This data describes a binding interaction between two proteins.

Sequence of the second protein:
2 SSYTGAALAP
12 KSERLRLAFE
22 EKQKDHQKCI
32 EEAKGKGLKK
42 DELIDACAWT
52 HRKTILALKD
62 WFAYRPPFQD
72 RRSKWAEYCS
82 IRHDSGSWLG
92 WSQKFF

Contacts between the two chains:
Residue N77 in the first protein is in contact with residue P68 in the second protein (closest heavy-atom distance 3.2 Å).
Residue N77 in the first protein interacts with residue D85 in the second protein (closest heavy-atom distance 2.5 Å).
Residue H91 in the first protein interacts with residue A7 in the second protein (closest heavy-atom distance 3.4 Å).
Residue S93 in the first protein is in contact with residue S2 in the second protein (closest heavy-atom distance 2.4 Å).
Residue D86 in the first protein is in contact with residue R15 in the second protein (closest heavy-atom distance 3.7 Å).
Residue N79 in the first protein is in contact with residue H84 in the second protein (closest heavy-atom distance 2.8 Å).
Residue L89 in the first protein interacts with residue Y4 in the second protein (closest heavy-atom distance 3.4 Å).
Residue N77 in the first protein contacts residue D71 in the second protein (closest heavy-atom distance 4.2 Å).
Residue H91 in the first protein interacts with residue S3 in the second protein (closest heavy-atom distance 3.2 Å).
Residue N79 in the first protein is in contact with residue R83 in the second protein (closest heavy-atom distance 3.6 Å).
Residue E76 in the first protein is in contact with residue R66 in the second protein (closest heavy-atom distance 2.5 Å).
Residue W80 in the first protein contacts residue R83 in the second protein (closest heavy-atom distance 2.8 Å).
Residue H91 in the first protein contacts residue A8 in the second protein (closest heavy-atom distance 4.0 Å).
Residue N77 in the first protein interacts with residue R66 in the second protein (closest heavy-atom distance 3.5 Å).
Residue W80 in the first protein is in contact with residue I82 in the second protein (closest heavy-atom distance 3.3 Å).
Residue F87 in the first protein interacts with residue A8 in the second protein (closest heavy-atom distance 4.0 Å).
Residue F87 in the first protein interacts with residue G6 in the second protein (closest heavy-atom distance 3.6 Å).
Residue L89 in the first protein contacts residue T5 in the second protein (closest heavy-atom distance 3.4 Å).
Residue D85 in the first protein contacts residue R15 in the second protein (closest heavy-atom distance 3.2 Å).
Residue N88 in the first protein is in contact with residue G6 in the second protein (closest heavy-atom distance 3.0 Å).
Residue N77 in the first protein contacts residue H84 in the second protein (closest heavy-atom distance 3.6 Å).
Residue L89 in the first protein contacts residue G6 in the second protein (closest heavy-atom distance 3.0 Å).
Residue S93 in the first protein contacts residue S3 in the second protein (closest heavy-atom distance 3.8 Å).
Residue N77 in the first protein interacts with residue S74 in the second protein (closest heavy-atom distance 3.5 Å).
Residue N69 in the first protein interacts with residue K95 in the second protein (closest heavy-atom distance 3.6 Å).
Residue N88 in the first protein interacts with residue T5 in the second protein (closest heavy-atom distance 3.2 Å).
Residue W80 in the first protein interacts with residue S81 in the second protein (closest heavy-atom distance 3.9 Å).
Residue D86 in the first protein is in contact with residue A8 in the second protein (closest heavy-atom distance 3.0 Å).
Residue S93 in the first protein is in contact with residue Y4 in the second protein (closest heavy-atom distance 4.2 Å).
Residue L89 in the first protein contacts residue A8 in the second protein (closest heavy-atom distance 4.3 Å).
Residue P82 in the first protein is in contact with residue R83 in the second protein (closest heavy-atom distance 3.6 Å).
Residue R68 in the first protein contacts residue F96 in the second protein (closest heavy-atom distance 3.4 Å).
Residue W80 in the first protein is in contact with residue A77 in the second protein (closest heavy-atom distance 4.2 Å).
Residue N79 in the first protein contacts residue A77 in the second protein (closest heavy-atom distance 3.5 Å).
Residue D86 in the first protein is in contact with residue A7 in the second protein (closest heavy-atom distance 4.0 Å).
Residue V72 in the first protein is in contact with residue Q94 in the second protein (closest heavy-atom distance 3.3 Å).
Residue W78 in the first protein interacts with residue P68 in the second protein (closest heavy-atom distance 3.3 Å).
Residue N77 in the first protein is in contact with residue F69 in the second protein (closest heavy-atom distance 3.0 Å).
Residue N77 in the first protein interacts with residue S86 in the second protein (closest heavy-atom distance 3.0 Å).
Residue E76 in the first protein interacts with residue D85 in the second protein (closest heavy-atom distance 3.4 Å).
Residue N92 in the first protein contacts residue S2 in the second protein (closest heavy-atom distance 3.5 Å).
Residue F87 in the first protein is in contact with residue A7 in the second protein (closest heavy-atom distance 3.9 Å).
Residue W78 in the first protein interacts with residue D85 in the second protein (closest heavy-atom distance 3.7 Å).
Residue N79 in the first protein is in contact with residue I82 in the second protein (closest heavy-atom distance 2.6 Å).
Residue L90 in the first protein interacts with residue S3 in the second protein (closest heavy-atom distance 4.3 Å).
Residue W78 in the first protein interacts with residue R83 in the second protein (closest heavy-atom distance 3.2 Å).
Residue C75 in the first protein is in contact with residue D85 in the second protein (closest heavy-atom distance 4.1 Å).
Residue N92 in the first protein interacts with residue Y4 in the second protein (closest heavy-atom distance 3.6 Å).
Residue R68 in the first protein interacts with residue F97 in the second protein (closest heavy-atom distance 3.2 Å).
Residue L90 in the first protein contacts residue T5 in the second protein (closest heavy-atom distance 4.0 Å).
Residue D85 in the first protein is in contact with residue K12 in the second protein (closest heavy-atom distance 3.2 Å).
Residue N79 in the first protein contacts residue P68 in the second protein (closest heavy-atom distance 4.1 Å).
Residue C75 in the first protein interacts with residue G87 in the second protein (closest heavy-atom distance 3.4 Å).
Residue A81 in the first protein is in contact with residue R83 in the second protein (closest heavy-atom distance 3.2 Å).
Residue W78 in the first protein interacts with residue H84 in the second protein (closest heavy-atom distance 3.7 Å).
Residue N92 in the first protein is in contact with residue S3 in the second protein (closest heavy-atom distance 3.2 Å).
Residue H91 in the first protein interacts with residue L9 in the second protein (closest heavy-atom distance 4.2 Å).
Residue H91 in the first protein is in contact with residue Y4 in the second protein (closest heavy-atom distance 2.8 Å).
Residue R68 in the first protein contacts residue K95 in the second protein (closest heavy-atom distance 2.6 Å).
Residue L90 in the first protein interacts with residue Y4 in the second protein (closest heavy-atom distance 3.7 Å).

Sequence of the first protein:
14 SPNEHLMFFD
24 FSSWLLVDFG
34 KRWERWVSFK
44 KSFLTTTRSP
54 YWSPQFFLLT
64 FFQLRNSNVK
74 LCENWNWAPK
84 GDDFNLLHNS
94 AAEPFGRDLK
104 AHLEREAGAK